Residue-level contacts at the interface:
Residue P43 in the first protein interacts with residue Q7 in the second protein (closest heavy-atom distance 3.8 Å).
Residue F18 in the first protein is in contact with residue D21 in the second protein (closest heavy-atom distance 3.4 Å).
Residue R26 in the first protein is in contact with residue D21 in the second protein (closest heavy-atom distance 2.8 Å).
Residue A48 in the first protein is in contact with residue M4 in the second protein (closest heavy-atom distance 3.5 Å).
Residue F41 in the first protein interacts with residue V10 in the second protein (closest heavy-atom distance 3.3 Å).
Residue A70 in the first protein interacts with residue I8 in the second protein (closest heavy-atom distance 3.4 Å).
Residue H77 in the first protein is in contact with residue E12 in the second protein (closest heavy-atom distance 2.8 Å).
Residue H77 in the first protein is in contact with residue V10 in the second protein (closest heavy-atom distance 3.9 Å).
Residue S44 in the first protein contacts residue Q7 in the second protein (closest heavy-atom distance 3.4 Å).
Residue P43 in the first protein contacts residue V10 in the second protein (closest heavy-atom distance 3.7 Å).
Residue A48 in the first protein is in contact with residue H3 in the second protein (closest heavy-atom distance 4.4 Å).
Residue I73 in the first protein contacts residue I8 in the second protein (closest heavy-atom distance 3.5 Å).
Residue F76 in the first protein is in contact with residue V10 in the second protein (closest heavy-atom distance 4.4 Å).
Residue H77 in the first protein is in contact with residue V13 in the second protein (closest heavy-atom distance 3.0 Å).
Residue Y85 in the first protein is in contact with residue R22 in the second protein (closest heavy-atom distance 3.2 Å).
Residue R26 in the first protein contacts residue R22 in the second protein (closest heavy-atom distance 4.2 Å).
Residue Y87 in the first protein is in contact with residue D21 in the second protein (closest heavy-atom distance 2.7 Å).
Residue N46 in the first protein is in contact with residue M4 in the second protein (closest heavy-atom distance 3.6 Å).
Residue F76 in the first protein contacts residue Y20 in the second protein (closest heavy-atom distance 3.3 Å).
Residue K74 in the first protein is in contact with residue Y20 in the second protein (closest heavy-atom distance 2.7 Å).
Residue I78 in the first protein contacts residue D14 in the second protein (closest heavy-atom distance 3.3 Å).
Residue F47 in the first protein is in contact with residue V6 in the second protein (closest heavy-atom distance 3.5 Å).
Residue R79 in the first protein contacts residue E12 in the second protein (closest heavy-atom distance 2.7 Å).
Residue I78 in the first protein interacts with residue E15 in the second protein (closest heavy-atom distance 3.4 Å).
Residue H77 in the first protein is in contact with residue V11 in the second protein (closest heavy-atom distance 2.8 Å).
Residue K80 in the first protein contacts residue D14 in the second protein (closest heavy-atom distance 2.8 Å).
Residue F76 in the first protein interacts with residue L16 in the second protein (closest heavy-atom distance 3.3 Å).
Residue F47 in the first protein is in contact with residue M4 in the second protein (closest heavy-atom distance 2.8 Å).
Residue R79 in the first protein contacts residue V13 in the second protein (closest heavy-atom distance 3.6 Å).
Residue I78 in the first protein contacts residue V13 in the second protein (closest heavy-atom distance 3.1 Å).
Residue Y85 in the first protein interacts with residue S23 in the second protein (closest heavy-atom distance 4.0 Å).
Residue Y45 in the first protein is in contact with residue S5 in the second protein (closest heavy-atom distance 3.5 Å).
Residue F47 in the first protein contacts residue S5 in the second protein (closest heavy-atom distance 4.4 Å).
Residue Y23 in the first protein interacts with residue G19 in the second protein (closest heavy-atom distance 3.4 Å).
Residue I75 in the first protein interacts with residue I8 in the second protein (closest heavy-atom distance 3.5 Å).
Residue R26 in the first protein contacts residue S23 in the second protein (closest heavy-atom distance 2.8 Å).
Residue Y45 in the first protein is in contact with residue I8 in the second protein (closest heavy-atom distance 3.7 Å).
Residue Y45 in the first protein interacts with residue V6 in the second protein (closest heavy-atom distance 2.7 Å).
Residue Y85 in the first protein is in contact with residue L16 in the second protein (closest heavy-atom distance 3.5 Å).
Residue S44 in the first protein contacts residue V6 in the second protein (closest heavy-atom distance 3.3 Å).
Residue P43 in the first protein contacts residue I8 in the second protein (closest heavy-atom distance 2.8 Å).
Residue L84 in the first protein contacts residue V10 in the second protein (closest heavy-atom distance 4.5 Å).
Residue Y87 in the first protein contacts residue Y20 in the second protein (closest heavy-atom distance 3.5 Å).
Residue Y23 in the first protein interacts with residue D21 in the second protein (closest heavy-atom distance 3.0 Å).
Residue I75 in the first protein interacts with residue P9 in the second protein (closest heavy-atom distance 4.0 Å).
Residue Y87 in the first protein is in contact with residue R22 in the second protein (closest heavy-atom distance 3.8 Å).
Residue I75 in the first protein is in contact with residue V11 in the second protein (closest heavy-atom distance 3.2 Å).
Residue S44 in the first protein contacts residue I8 in the second protein (closest heavy-atom distance 3.8 Å).
Residue L52 in the first protein is in contact with residue I8 in the second protein (closest heavy-atom distance 3.6 Å).
Residue F76 in the first protein contacts residue V13 in the second protein (closest heavy-atom distance 3.9 Å).
Residue Y23 in the first protein interacts with residue Y20 in the second protein (closest heavy-atom distance 3.4 Å).
Residue Y87 in the first protein interacts with residue L16 in the second protein (closest heavy-atom distance 3.3 Å).
Residue I75 in the first protein contacts residue V10 in the second protein (closest heavy-atom distance 3.5 Å).
Residue A70 in the first protein contacts residue V6 in the second protein (closest heavy-atom distance 3.6 Å).
Residue F76 in the first protein interacts with residue V11 in the second protein (closest heavy-atom distance 3.2 Å).
Residue E81 in the first protein is in contact with residue R22 in the second protein (closest heavy-atom distance 2.8 Å).
Residue I78 in the first protein is in contact with residue L16 in the second protein (closest heavy-atom distance 3.9 Å).
Residue F47 in the first protein contacts residue P2 in the second protein (closest heavy-atom distance 4.5 Å).
Residue A48 in the first protein interacts with residue P2 in the second protein (closest heavy-atom distance 3.2 Å).
Residue N46 in the first protein is in contact with residue S5 in the second protein (closest heavy-atom distance 3.3 Å).

Sequence of the first protein:
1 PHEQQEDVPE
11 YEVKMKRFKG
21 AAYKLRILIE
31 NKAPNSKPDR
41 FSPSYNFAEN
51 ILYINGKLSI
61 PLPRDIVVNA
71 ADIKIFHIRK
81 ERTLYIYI

Sequence of the second protein:
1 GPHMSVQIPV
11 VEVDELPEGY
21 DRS

The following describes two proteins that form a bound complex.